Interface contacts:
Residue V30 in chain A is in contact with residue E81 in chain B (closest heavy-atom distance 3.6 Å).
Residue L86 in chain A interacts with residue G18 in chain B (closest heavy-atom distance 4.4 Å).
Residue I68 in chain A interacts with residue A4 in chain B (closest heavy-atom distance 3.7 Å).
Residue K93 in chain A contacts residue F26 in chain B (closest heavy-atom distance 3.4 Å).
Residue Q85 in chain A contacts residue L19 in chain B (closest heavy-atom distance 3.3 Å).
Residue A75 in chain A contacts residue L8 in chain B (closest heavy-atom distance 4.8 Å).
Residue L66 in chain A contacts residue A7 in chain B (closest heavy-atom distance 3.9 Å).
Residue K93 in chain A contacts residue K25 in chain B (closest heavy-atom distance 3.3 Å).
Residue V30 in chain A is in contact with residue A84 in chain B (closest heavy-atom distance 4.9 Å).
Residue V79 in chain A contacts residue M11 in chain B (closest heavy-atom distance 4.3 Å).
Residue G29 in chain A interacts with residue E81 in chain B (closest heavy-atom distance 3.8 Å).
Residue M89 in chain A interacts with residue L19 in chain B (closest heavy-atom distance 4.2 Å).
Residue G82 in chain A contacts residue L15 in chain B (closest heavy-atom distance 4.0 Å).
Residue I71 in chain A contacts residue L8 in chain B (closest heavy-atom distance 3.8 Å).
Residue Y105 in chain A is in contact with residue A84 in chain B (closest heavy-atom distance 4.2 Å).
Residue I90 in chain A is in contact with residue F26 in chain B (closest heavy-atom distance 3.5 Å).
Residue L66 in chain A interacts with residue A4 in chain B (closest heavy-atom distance 4.5 Å).
Residue L86 in chain A contacts residue L19 in chain B (closest heavy-atom distance 3.8 Å).
Residue L86 in chain A is in contact with residue A22 in chain B (closest heavy-atom distance 3.8 Å).
Residue P26 in chain A contacts residue E81 in chain B (closest heavy-atom distance 3.8 Å).
Residue M89 in chain A is in contact with residue F26 in chain B (closest heavy-atom distance 4.2 Å).
Residue M89 in chain A contacts residue A23 in chain B (closest heavy-atom distance 3.4 Å).
Residue L108 in chain A contacts residue E81 in chain B (closest heavy-atom distance 3.6 Å).
Residue I104 in chain A interacts with residue A84 in chain B (closest heavy-atom distance 5.0 Å).
Residue L66 in chain A interacts with residue E3 in chain B (closest heavy-atom distance 4.1 Å).
Residue L108 in chain A interacts with residue A80 in chain B (closest heavy-atom distance 3.6 Å).
Residue V78 in chain A contacts residue L15 in chain B (closest heavy-atom distance 3.6 Å).
Residue L108 in chain A contacts residue V77 in chain B (closest heavy-atom distance 4.7 Å).
Residue M89 in chain A contacts residue A22 in chain B (closest heavy-atom distance 3.5 Å).
Residue G82 in chain A contacts residue L19 in chain B (closest heavy-atom distance 4.2 Å).
Residue L108 in chain A interacts with residue A84 in chain B (closest heavy-atom distance 4.8 Å).
Residue K33 in chain A is in contact with residue A85 in chain B (closest heavy-atom distance 5.0 Å).
Residue I68 in chain A interacts with residue L8 in chain B (closest heavy-atom distance 4.6 Å).
Residue L58 in chain A interacts with residue M11 in chain B (closest heavy-atom distance 4.6 Å).
Residue V79 in chain A contacts residue L15 in chain B (closest heavy-atom distance 4.3 Å).
Residue P36 in chain A interacts with residue A84 in chain B (closest heavy-atom distance 4.0 Å).

Sequence of chain B:
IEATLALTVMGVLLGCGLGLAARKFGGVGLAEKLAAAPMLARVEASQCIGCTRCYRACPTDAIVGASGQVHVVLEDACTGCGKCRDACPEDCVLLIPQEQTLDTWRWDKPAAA

Sequence of chain A:
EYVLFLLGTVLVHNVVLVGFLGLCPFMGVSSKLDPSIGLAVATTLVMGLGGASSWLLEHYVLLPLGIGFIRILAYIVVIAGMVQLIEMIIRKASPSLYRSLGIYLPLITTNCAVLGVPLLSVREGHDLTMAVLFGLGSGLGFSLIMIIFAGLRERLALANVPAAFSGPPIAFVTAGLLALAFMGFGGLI

These two protein chains interact to form a complex.